Sequence of chain B:
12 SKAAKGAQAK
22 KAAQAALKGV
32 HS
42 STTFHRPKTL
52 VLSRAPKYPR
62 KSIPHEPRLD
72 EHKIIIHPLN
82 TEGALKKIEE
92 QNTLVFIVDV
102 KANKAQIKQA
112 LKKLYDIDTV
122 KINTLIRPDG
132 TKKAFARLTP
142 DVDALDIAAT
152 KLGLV

The following describes two proteins that form a bound complex.

Sequence of chain A:
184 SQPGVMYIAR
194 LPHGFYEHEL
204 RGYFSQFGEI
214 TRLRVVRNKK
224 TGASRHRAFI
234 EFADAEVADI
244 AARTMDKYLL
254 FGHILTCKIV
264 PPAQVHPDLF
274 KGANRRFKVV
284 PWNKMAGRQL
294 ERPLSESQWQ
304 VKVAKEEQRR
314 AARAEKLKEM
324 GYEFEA

Contacts between the two chains:
Residue I243 in chain A is in contact with residue G17 in chain B (closest heavy-atom distance 4.9 Å).
Residue F210 in chain A is in contact with residue A23 in chain B (closest heavy-atom distance 3.4 Å).
Residue G211 in chain A contacts residue Q19 in chain B (closest heavy-atom distance 4.8 Å).
Residue E212 in chain A contacts residue K16 in chain B (closest heavy-atom distance 4.4 Å).
Residue F210 in chain A is in contact with residue A27 in chain B (closest heavy-atom distance 4.2 Å).
Residue T247 in chain A is in contact with residue A24 in chain B (closest heavy-atom distance 3.5 Å).
Residue D237 in chain A contacts residue K13 in chain B (closest heavy-atom distance 4.3 Å).
Residue I243 in chain A interacts with residue A20 in chain B (closest heavy-atom distance 3.7 Å).
Residue F210 in chain A is in contact with residue Q19 in chain B (closest heavy-atom distance 4.2 Å).
Residue Q209 in chain A contacts residue A23 in chain B (closest heavy-atom distance 3.6 Å).
Residue Q209 in chain A is in contact with residue Q19 in chain B (closest heavy-atom distance 4.0 Å).
Residue Y206 in chain A interacts with residue A27 in chain B (closest heavy-atom distance 4.0 Å).
Residue S208 in chain A interacts with residue Q19 in chain B (closest heavy-atom distance 4.2 Å).
Residue V240 in chain A is in contact with residue K16 in chain B (closest heavy-atom distance 4.3 Å).
Residue V240 in chain A is in contact with residue A20 in chain B (closest heavy-atom distance 4.2 Å).
Residue F210 in chain A is in contact with residue A20 in chain B (closest heavy-atom distance 3.5 Å).
Residue F210 in chain A is in contact with residue A24 in chain B (closest heavy-atom distance 4.8 Å).
Residue Y251 in chain A contacts residue A27 in chain B (closest heavy-atom distance 4.7 Å).
Residue T247 in chain A interacts with residue L28 in chain B (closest heavy-atom distance 4.2 Å).
Residue I243 in chain A contacts residue A24 in chain B (closest heavy-atom distance 4.0 Å).
Residue E212 in chain A contacts residue Q19 in chain B (closest heavy-atom distance 3.3 Å).
Residue E239 in chain A contacts residue K13 in chain B (closest heavy-atom distance 4.7 Å).
Residue I243 in chain A interacts with residue K21 in chain B (closest heavy-atom distance 4.8 Å).
Residue D237 in chain A is in contact with residue K16 in chain B (closest heavy-atom distance 4.6 Å).